Residue-level contacts at the interface:
Residue L49 in chain A is in contact with residue W8 in chain B (closest heavy-atom distance 2.9 Å).
Residue F86 in chain A interacts with residue W8 in chain B (closest heavy-atom distance 4.2 Å).
Residue Y95 in chain A interacts with residue L11 in chain B (closest heavy-atom distance 2.9 Å).
Residue I94 in chain A is in contact with residue W8 in chain B (closest heavy-atom distance 4.5 Å).
Residue I56 in chain A interacts with residue W8 in chain B (closest heavy-atom distance 3.6 Å).
Residue Q13 in chain A interacts with residue L10 in chain B (closest heavy-atom distance 3.2 Å).
Residue I56 in chain A interacts with residue F4 in chain B (closest heavy-atom distance 3.3 Å).
Residue L49 in chain A is in contact with residue L11 in chain B (closest heavy-atom distance 4.1 Å).
Residue H91 in chain A contacts residue Y7 in chain B (closest heavy-atom distance 4.7 Å).
Residue Y62 in chain A contacts residue F4 in chain B (closest heavy-atom distance 3.8 Å).
Residue Q67 in chain A contacts residue S3 in chain B (closest heavy-atom distance 3.4 Å).
Residue V88 in chain A contacts residue F4 in chain B (closest heavy-atom distance 3.6 Å).
Residue L52 in chain A interacts with residue W8 in chain B (closest heavy-atom distance 3.7 Å).
Residue H91 in chain A is in contact with residue L11 in chain B (closest heavy-atom distance 3.5 Å).
Residue A57 in chain A is in contact with residue F4 in chain B (closest heavy-atom distance 4.0 Å).
Residue Q67 in chain A is in contact with residue F4 in chain B (closest heavy-atom distance 2.8 Å).
Residue I94 in chain A contacts residue L11 in chain B (closest heavy-atom distance 4.0 Å).
Residue V88 in chain A contacts residue Y7 in chain B (closest heavy-atom distance 3.5 Å).
Residue I14 in chain A contacts residue L11 in chain B (closest heavy-atom distance 4.0 Å).
Residue V88 in chain A is in contact with residue L11 in chain B (closest heavy-atom distance 4.2 Å).
Residue V70 in chain A contacts residue F4 in chain B (closest heavy-atom distance 4.0 Å).
Residue K89 in chain A contacts residue Y7 in chain B (closest heavy-atom distance 3.8 Å).
Residue G53 in chain A contacts residue F4 in chain B (closest heavy-atom distance 3.5 Å).
Residue H68 in chain A is in contact with residue Y7 in chain B (closest heavy-atom distance 3.6 Å).
Residue Q67 in chain A interacts with residue T2 in chain B (closest heavy-atom distance 3.6 Å).
Residue Q13 in chain A contacts residue L11 in chain B (closest heavy-atom distance 2.7 Å).
Residue H91 in chain A is in contact with residue L10 in chain B (closest heavy-atom distance 3.5 Å).
Residue F50 in chain A contacts residue W8 in chain B (closest heavy-atom distance 5.0 Å).
Residue Q67 in chain A is in contact with residue Y7 in chain B (closest heavy-atom distance 3.8 Å).
Residue G53 in chain A interacts with residue W8 in chain B (closest heavy-atom distance 3.3 Å).
Residue V88 in chain A interacts with residue W8 in chain B (closest heavy-atom distance 3.7 Å).

Sequence of chain B:
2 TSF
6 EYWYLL

This data describes a binding interaction between two proteins.

Sequence of chain A:
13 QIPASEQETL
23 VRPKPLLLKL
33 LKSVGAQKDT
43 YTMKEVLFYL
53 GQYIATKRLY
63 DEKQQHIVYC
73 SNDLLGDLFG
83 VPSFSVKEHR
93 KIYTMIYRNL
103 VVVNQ